These two protein chains interact to form a complex.

Sequence of the second protein:
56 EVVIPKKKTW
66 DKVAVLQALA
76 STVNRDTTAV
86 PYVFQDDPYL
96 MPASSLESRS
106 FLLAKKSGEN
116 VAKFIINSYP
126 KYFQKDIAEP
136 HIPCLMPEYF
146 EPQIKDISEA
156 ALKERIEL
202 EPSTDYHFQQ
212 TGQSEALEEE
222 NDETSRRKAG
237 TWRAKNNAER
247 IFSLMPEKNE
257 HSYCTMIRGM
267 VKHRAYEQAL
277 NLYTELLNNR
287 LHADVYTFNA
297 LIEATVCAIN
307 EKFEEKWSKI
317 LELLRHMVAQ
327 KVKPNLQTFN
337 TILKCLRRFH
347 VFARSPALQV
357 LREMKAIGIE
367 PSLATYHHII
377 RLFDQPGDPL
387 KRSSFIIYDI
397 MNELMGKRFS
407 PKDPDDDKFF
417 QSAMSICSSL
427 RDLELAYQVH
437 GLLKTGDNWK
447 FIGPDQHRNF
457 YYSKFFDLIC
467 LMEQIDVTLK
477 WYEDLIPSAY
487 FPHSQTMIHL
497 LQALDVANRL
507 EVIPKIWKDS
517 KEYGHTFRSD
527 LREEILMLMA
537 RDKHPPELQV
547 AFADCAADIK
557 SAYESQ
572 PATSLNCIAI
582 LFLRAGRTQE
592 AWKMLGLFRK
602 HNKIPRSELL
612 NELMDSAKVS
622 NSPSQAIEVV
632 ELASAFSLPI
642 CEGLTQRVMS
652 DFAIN

Contacts between the two chains:
Residue I120 in the second protein is in contact with residue L65 in the first protein (closest heavy-atom distance 4.4 Å).
Residue Y127 in the second protein is in contact with residue L61 in the first protein (closest heavy-atom distance 4.3 Å).
Residue I120 in the second protein contacts residue L68 in the first protein (closest heavy-atom distance 4.4 Å).
Residue Y127 in the second protein is in contact with residue T64 in the first protein (closest heavy-atom distance 3.4 Å).
Residue K130 in the second protein is in contact with residue N54 in the first protein (closest heavy-atom distance 4.2 Å).
Residue Y124 in the second protein contacts residue T64 in the first protein (closest heavy-atom distance 4.0 Å).
Residue I120 in the second protein is in contact with residue L70 in the first protein (closest heavy-atom distance 4.6 Å).
Residue Y127 in the second protein contacts residue E60 in the first protein (closest heavy-atom distance 3.4 Å).
Residue Y127 in the second protein is in contact with residue T57 in the first protein (closest heavy-atom distance 4.2 Å).

Sequence of the first protein:
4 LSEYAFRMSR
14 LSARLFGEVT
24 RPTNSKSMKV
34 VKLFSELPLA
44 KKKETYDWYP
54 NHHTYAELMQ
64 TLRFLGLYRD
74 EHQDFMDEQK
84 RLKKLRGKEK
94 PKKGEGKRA